These two protein chains interact to form a complex.

Sequence of the first protein:
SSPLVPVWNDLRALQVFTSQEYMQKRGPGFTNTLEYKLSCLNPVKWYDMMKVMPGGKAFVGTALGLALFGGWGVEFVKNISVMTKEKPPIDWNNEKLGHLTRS

Contacts between the two chains:
Residue V15 in the first protein is in contact with residue S13 in the second protein (closest heavy-atom distance 3.9 Å).
Residue P99 in the first protein contacts residue R73 in the second protein (closest heavy-atom distance 3.6 Å).
Residue K97 in the first protein is in contact with residue H70 in the second protein (closest heavy-atom distance 3.5 Å).
Residue L24 in the first protein is in contact with residue L31 in the second protein (closest heavy-atom distance 3.5 Å).
Residue P99 in the first protein interacts with residue R74 in the second protein (closest heavy-atom distance 3.5 Å).
Residue P98 in the first protein contacts residue H70 in the second protein (closest heavy-atom distance 3.4 Å).
Residue E31 in the first protein interacts with residue R39 in the second protein (closest heavy-atom distance 3.0 Å).
Residue I90 in the first protein interacts with residue N62 in the second protein (closest heavy-atom distance 3.2 Å).
Residue N19 in the first protein contacts residue L12 in the second protein (closest heavy-atom distance 2.5 Å).
Residue A23 in the first protein is in contact with residue W32 in the second protein (closest heavy-atom distance 4.1 Å).
Residue K95 in the first protein is in contact with residue D67 in the second protein (closest heavy-atom distance 3.7 Å).
Residue Y32 in the first protein contacts residue Y36 in the second protein (closest heavy-atom distance 3.2 Å).
Residue V15 in the first protein contacts residue L12 in the second protein (closest heavy-atom distance 3.3 Å).
Residue T28 in the first protein is in contact with residue R39 in the second protein (closest heavy-atom distance 3.6 Å).
Residue L24 in the first protein interacts with residue W32 in the second protein (closest heavy-atom distance 3.9 Å).
Residue N19 in the first protein interacts with residue Y15 in the second protein (closest heavy-atom distance 3.2 Å).
Residue I90 in the first protein interacts with residue A59 in the second protein (closest heavy-atom distance 4.0 Å).
Residue P16 in the first protein interacts with residue A28 in the second protein (closest heavy-atom distance 3.9 Å).
Residue A23 in the first protein contacts residue V16 in the second protein (closest heavy-atom distance 3.9 Å).
Residue N19 in the first protein contacts residue S13 in the second protein (closest heavy-atom distance 3.8 Å).
Residue M93 in the first protein is in contact with residue D67 in the second protein (closest heavy-atom distance 3.2 Å).
Residue F27 in the first protein contacts residue P24 in the second protein (closest heavy-atom distance 3.7 Å).
Residue T28 in the first protein is in contact with residue T43 in the second protein (closest heavy-atom distance 3.6 Å).
Residue F27 in the first protein is in contact with residue W32 in the second protein (closest heavy-atom distance 3.5 Å).
Residue P16 in the first protein contacts residue Q27 in the second protein (closest heavy-atom distance 3.6 Å).
Residue D20 in the first protein interacts with residue L29 in the second protein (closest heavy-atom distance 3.0 Å).
Residue F27 in the first protein interacts with residue G22 in the second protein (closest heavy-atom distance 3.4 Å).
Residue R22 in the first protein is in contact with residue R50 in the second protein (closest heavy-atom distance 3.7 Å).
Residue E96 in the first protein is in contact with residue D67 in the second protein (closest heavy-atom distance 3.4 Å).
Residue K35 in the first protein interacts with residue Y36 in the second protein (closest heavy-atom distance 3.4 Å).
Residue M93 in the first protein is in contact with residue R66 in the second protein (closest heavy-atom distance 3.3 Å).
Residue D101 in the first protein interacts with residue R74 in the second protein (closest heavy-atom distance 4.1 Å).
Residue V15 in the first protein contacts residue E11 in the second protein (closest heavy-atom distance 3.8 Å).
Residue T94 in the first protein interacts with residue N62 in the second protein (closest heavy-atom distance 3.6 Å).
Residue F86 in the first protein is in contact with residue A59 in the second protein (closest heavy-atom distance 3.4 Å).
Residue E96 in the first protein is in contact with residue S69 in the second protein (closest heavy-atom distance 3.8 Å).
Residue D20 in the first protein is in contact with residue Q27 in the second protein (closest heavy-atom distance 2.7 Å).
Residue N19 in the first protein contacts residue Q27 in the second protein (closest heavy-atom distance 4.1 Å).
Residue R22 in the first protein is in contact with residue E14 in the second protein (closest heavy-atom distance 3.7 Å).
Residue L21 in the first protein contacts residue L31 in the second protein (closest heavy-atom distance 3.7 Å).
Residue I90 in the first protein interacts with residue V55 in the second protein (closest heavy-atom distance 4.0 Å).
Residue W18 in the first protein interacts with residue R50 in the second protein (closest heavy-atom distance 3.4 Å).
Residue T28 in the first protein contacts residue W32 in the second protein (closest heavy-atom distance 4.1 Å).
Residue P99 in the first protein is in contact with residue H70 in the second protein (closest heavy-atom distance 3.9 Å).
Residue A23 in the first protein interacts with residue P24 in the second protein (closest heavy-atom distance 4.0 Å).
Residue D20 in the first protein contacts residue A28 in the second protein (closest heavy-atom distance 3.4 Å).
Residue K97 in the first protein interacts with residue S69 in the second protein (closest heavy-atom distance 3.3 Å).
Residue E31 in the first protein is in contact with residue Y36 in the second protein (closest heavy-atom distance 3.8 Å).
Residue I100 in the first protein is in contact with residue R74 in the second protein (closest heavy-atom distance 2.5 Å).
Residue Q25 in the first protein contacts residue G48 in the second protein (closest heavy-atom distance 4.1 Å).
Residue M93 in the first protein is in contact with residue N62 in the second protein (closest heavy-atom distance 3.9 Å).
Residue M93 in the first protein is in contact with residue F63 in the second protein (closest heavy-atom distance 3.8 Å).
Residue N19 in the first protein contacts residue E14 in the second protein (closest heavy-atom distance 2.9 Å).
Residue P16 in the first protein is in contact with residue E11 in the second protein (closest heavy-atom distance 3.5 Å).
Residue Y32 in the first protein contacts residue R40 in the second protein (closest heavy-atom distance 3.3 Å).
Residue L24 in the first protein interacts with residue R39 in the second protein (closest heavy-atom distance 4.0 Å).
Residue M93 in the first protein is in contact with residue A59 in the second protein (closest heavy-atom distance 3.6 Å).
Residue Q25 in the first protein contacts residue R47 in the second protein (closest heavy-atom distance 2.8 Å).
Residue T94 in the first protein interacts with residue N65 in the second protein (closest heavy-atom distance 3.8 Å).
Residue Q25 in the first protein interacts with residue T43 in the second protein (closest heavy-atom distance 3.8 Å).

Sequence of the second protein:
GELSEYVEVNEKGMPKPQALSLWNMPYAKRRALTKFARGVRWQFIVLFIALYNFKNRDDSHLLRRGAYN